Sequence of the first protein:
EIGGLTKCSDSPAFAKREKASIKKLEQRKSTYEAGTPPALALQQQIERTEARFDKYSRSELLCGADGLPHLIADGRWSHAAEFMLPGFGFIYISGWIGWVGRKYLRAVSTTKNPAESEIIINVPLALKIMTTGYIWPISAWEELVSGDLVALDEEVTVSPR

Sequence of the second protein:
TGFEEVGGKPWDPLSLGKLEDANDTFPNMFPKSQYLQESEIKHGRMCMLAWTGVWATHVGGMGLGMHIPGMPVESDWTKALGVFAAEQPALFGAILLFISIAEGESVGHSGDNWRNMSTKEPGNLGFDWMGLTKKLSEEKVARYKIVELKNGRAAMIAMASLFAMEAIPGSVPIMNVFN

Contacts between the two chains:
Residue D60 in the second protein is in contact with residue D177 in the first protein (closest heavy-atom distance 3.4 Å).
Residue L50 in the second protein contacts residue W165 in the first protein (closest heavy-atom distance 2.6 Å).
Residue N59 in the second protein contacts residue L168 in the first protein (closest heavy-atom distance 3.2 Å).
Residue D60 in the second protein contacts residue L176 in the first protein (closest heavy-atom distance 4.1 Å).
Residue L55 in the second protein is in contact with residue W165 in the first protein (closest heavy-atom distance 3.8 Å).
Residue K54 in the second protein interacts with residue V169 in the first protein (closest heavy-atom distance 3.8 Å).
Residue A58 in the second protein contacts residue L168 in the first protein (closest heavy-atom distance 4.0 Å).
Residue L52 in the second protein contacts residue W165 in the first protein (closest heavy-atom distance 3.7 Å).
Residue S51 in the second protein interacts with residue V169 in the first protein (closest heavy-atom distance 3.7 Å).
Residue S51 in the second protein is in contact with residue W165 in the first protein (closest heavy-atom distance 4.7 Å).
Residue T61 in the second protein contacts residue V174 in the first protein (closest heavy-atom distance 3.6 Å).
Residue L55 in the second protein is in contact with residue L168 in the first protein (closest heavy-atom distance 4.3 Å).
Residue L50 in the second protein interacts with residue V169 in the first protein (closest heavy-atom distance 4.0 Å).
Residue A58 in the second protein interacts with residue V169 in the first protein (closest heavy-atom distance 3.8 Å).
Residue D60 in the second protein interacts with residue A175 in the first protein (closest heavy-atom distance 3.7 Å).
Residue A58 in the second protein contacts residue G171 in the first protein (closest heavy-atom distance 4.6 Å).
Residue D60 in the second protein contacts residue V174 in the first protein (closest heavy-atom distance 4.3 Å).
Residue D60 in the second protein contacts residue E178 in the first protein (closest heavy-atom distance 5.0 Å).
Residue N59 in the second protein contacts residue G171 in the first protein (closest heavy-atom distance 3.9 Å).
Residue N59 in the second protein is in contact with residue V174 in the first protein (closest heavy-atom distance 3.4 Å).

This data describes a binding interaction between two proteins.